The following describes two proteins that form a bound complex.

Sequence of protein 1:
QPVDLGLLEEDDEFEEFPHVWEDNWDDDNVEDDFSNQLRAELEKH

Sequence of protein 2:
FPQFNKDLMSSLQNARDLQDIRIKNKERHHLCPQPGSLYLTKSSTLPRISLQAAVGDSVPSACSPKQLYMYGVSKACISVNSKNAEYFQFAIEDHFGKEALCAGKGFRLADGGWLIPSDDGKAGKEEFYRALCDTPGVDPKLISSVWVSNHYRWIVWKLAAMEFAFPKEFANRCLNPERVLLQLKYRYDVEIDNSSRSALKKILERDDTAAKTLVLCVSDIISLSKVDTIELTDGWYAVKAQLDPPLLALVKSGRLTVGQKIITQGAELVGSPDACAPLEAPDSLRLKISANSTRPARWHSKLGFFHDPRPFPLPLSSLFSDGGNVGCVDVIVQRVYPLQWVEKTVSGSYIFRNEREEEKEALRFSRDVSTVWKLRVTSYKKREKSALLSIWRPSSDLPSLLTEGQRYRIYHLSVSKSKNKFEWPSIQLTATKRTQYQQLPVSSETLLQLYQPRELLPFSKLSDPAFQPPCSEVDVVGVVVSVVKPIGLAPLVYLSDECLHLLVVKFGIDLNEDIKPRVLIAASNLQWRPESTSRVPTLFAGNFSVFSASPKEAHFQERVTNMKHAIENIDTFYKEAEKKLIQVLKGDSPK

Interface contacts:
Residue K110 in protein 2 interacts with residue L13 in protein 1 (closest heavy-atom distance 3.4 Å).
Residue R340 in protein 2 contacts residue D46 in protein 1 (closest heavy-atom distance 2.5 Å).
Residue R116 in protein 2 contacts residue E18 in protein 1 (closest heavy-atom distance 2.4 Å).
Residue T109 in protein 2 interacts with residue L12 in protein 1 (closest heavy-atom distance 3.2 Å).
Residue F397 in protein 2 contacts residue W39 in protein 1 (closest heavy-atom distance 3.3 Å).
Residue L388 in protein 2 is in contact with residue D16 in protein 1 (closest heavy-atom distance 3.4 Å).
Residue K346 in protein 2 contacts residue D16 in protein 1 (closest heavy-atom distance 2.6 Å).
Residue S129 in protein 2 contacts residue E59 in protein 1 (closest heavy-atom distance 3.1 Å).
Residue V343 in protein 2 is in contact with residue E61 in protein 1 (closest heavy-atom distance 3.4 Å).
Residue W321 in protein 2 interacts with residue D17 in protein 1 (closest heavy-atom distance 3.1 Å).
Residue K387 in protein 2 contacts residue E18 in protein 1 (closest heavy-atom distance 3.1 Å).
Residue R241 in protein 2 is in contact with residue L10 in protein 1 (closest heavy-atom distance 3.4 Å).
Residue N149 in protein 2 interacts with residue E61 in protein 1 (closest heavy-atom distance 3.2 Å).
Residue A229 in protein 2 is in contact with residue L60 in protein 1 (closest heavy-atom distance 3.1 Å).
Residue K110 in protein 2 contacts residue G11 in protein 1 (closest heavy-atom distance 2.9 Å).
Residue S266 in protein 2 is in contact with residue F19 in protein 1 (closest heavy-atom distance 3.2 Å).
Residue R383 in protein 2 contacts residue D51 in protein 1 (closest heavy-atom distance 3.0 Å).
Residue R255 in protein 2 interacts with residue D17 in protein 1 (closest heavy-atom distance 3.0 Å).
Residue S378 in protein 2 interacts with residue W39 in protein 1 (closest heavy-atom distance 3.0 Å).
Residue T379 in protein 2 is in contact with residue W43 in protein 1 (closest heavy-atom distance 2.7 Å).
Residue P128 in protein 2 contacts residue E59 in protein 1 (closest heavy-atom distance 2.8 Å).
Residue W225 in protein 2 interacts with residue R57 in protein 1 (closest heavy-atom distance 3.3 Å).
Residue L332 in protein 2 is in contact with residue W43 in protein 1 (closest heavy-atom distance 3.2 Å).
Residue S150 in protein 2 interacts with residue E61 in protein 1 (closest heavy-atom distance 2.6 Å).
Residue R383 in protein 2 interacts with residue F52 in protein 1 (closest heavy-atom distance 3.1 Å).
Residue R116 in protein 2 contacts residue L12 in protein 1 (closest heavy-atom distance 2.5 Å).
Residue R380 in protein 2 interacts with residue W39 in protein 1 (closest heavy-atom distance 3.2 Å).
Residue C242 in protein 2 interacts with residue L10 in protein 1 (closest heavy-atom distance 3.4 Å).
Residue P128 in protein 2 contacts residue L56 in protein 1 (closest heavy-atom distance 2.9 Å).
Residue K226 in protein 2 interacts with residue E15 in protein 1 (closest heavy-atom distance 3.0 Å).
Residue W225 in protein 2 interacts with residue E61 in protein 1 (closest heavy-atom distance 3.2 Å).
Residue R116 in protein 2 contacts residue L13 in protein 1 (closest heavy-atom distance 3.4 Å).
Residue R380 in protein 2 contacts residue E40 in protein 1 (closest heavy-atom distance 3.2 Å).
Residue K110 in protein 2 interacts with residue E18 in protein 1 (closest heavy-atom distance 2.4 Å).
Residue K387 in protein 2 interacts with residue E20 in protein 1 (closest heavy-atom distance 3.1 Å).
Residue W384 in protein 2 interacts with residue D51 in protein 1 (closest heavy-atom distance 2.8 Å).
Residue R380 in protein 2 interacts with residue D41 in protein 1 (closest heavy-atom distance 2.6 Å).
Residue R241 in protein 2 is in contact with residue V8 in protein 1 (closest heavy-atom distance 2.7 Å).
Residue A130 in protein 2 interacts with residue E59 in protein 1 (closest heavy-atom distance 2.6 Å).
Residue K346 in protein 2 contacts residue Q55 in protein 1 (closest heavy-atom distance 2.7 Å).
Residue P400 in protein 2 contacts residue D41 in protein 1 (closest heavy-atom distance 3.1 Å).
Residue P128 in protein 2 contacts residue N54 in protein 1 (closest heavy-atom distance 3.0 Å).
Residue K226 in protein 2 contacts residue D17 in protein 1 (closest heavy-atom distance 2.7 Å).
Residue V343 in protein 2 interacts with residue A58 in protein 1 (closest heavy-atom distance 3.2 Å).
Residue L399 in protein 2 interacts with residue W39 in protein 1 (closest heavy-atom distance 3.2 Å).
Residue A228 in protein 2 is in contact with residue L60 in protein 1 (closest heavy-atom distance 3.3 Å).
Residue K387 in protein 2 interacts with residue E14 in protein 1 (closest heavy-atom distance 2.6 Å).
Residue P381 in protein 2 contacts residue F52 in protein 1 (closest heavy-atom distance 2.9 Å).
Residue I117 in protein 2 interacts with residue L13 in protein 1 (closest heavy-atom distance 2.9 Å).
Residue K573 in protein 2 is in contact with residue D41 in protein 1 (closest heavy-atom distance 3.1 Å).
Residue Q251 in protein 2 interacts with residue E15 in protein 1 (closest heavy-atom distance 3.1 Å).
Residue I117 in protein 2 interacts with residue E14 in protein 1 (closest heavy-atom distance 2.5 Å).
Residue P381 in protein 2 contacts residue E40 in protein 1 (closest heavy-atom distance 3.2 Å).
Residue V148 in protein 2 is in contact with residue L60 in protein 1 (closest heavy-atom distance 3.0 Å).
Residue F391 in protein 2 interacts with residue P23 in protein 1 (closest heavy-atom distance 3.2 Å).
Residue V127 in protein 2 interacts with residue N54 in protein 1 (closest heavy-atom distance 2.9 Å).
Residue F232 in protein 2 is in contact with residue L60 in protein 1 (closest heavy-atom distance 3.4 Å).
Residue R265 in protein 2 interacts with residue E21 in protein 1 (closest heavy-atom distance 3.2 Å).
Residue K270 in protein 2 is in contact with residue E21 in protein 1 (closest heavy-atom distance 3.3 Å).
Residue I117 in protein 2 is in contact with residue L12 in protein 1 (closest heavy-atom distance 2.6 Å).